Sequence of chain B:
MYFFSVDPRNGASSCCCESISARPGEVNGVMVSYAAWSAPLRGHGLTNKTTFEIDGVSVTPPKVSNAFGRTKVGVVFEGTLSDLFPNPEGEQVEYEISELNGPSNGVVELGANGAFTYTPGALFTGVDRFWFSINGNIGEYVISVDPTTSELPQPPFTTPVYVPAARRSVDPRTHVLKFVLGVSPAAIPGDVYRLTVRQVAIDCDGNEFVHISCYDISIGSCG

Residue-level contacts at the interface:
Residue P47 in chain A contacts residue M1 in chain B (closest heavy-atom distance 4.0 Å).
Residue I219 in chain A is in contact with residue L107 in chain B (closest heavy-atom distance 4.2 Å).
Residue T58 in chain A is in contact with residue E106 in chain B (closest heavy-atom distance 3.5 Å).
Residue C221 in chain A is in contact with residue C229 in chain B (closest heavy-atom distance 4.8 Å).
Residue R9 in chain A is in contact with residue N35 in chain B (closest heavy-atom distance 3.4 Å).
Residue F59 in chain A is in contact with residue L107 in chain B (closest heavy-atom distance 4.4 Å).
Residue R9 in chain A is in contact with residue M1 in chain B (closest heavy-atom distance 3.2 Å).
Residue I219 in chain A contacts residue E33 in chain B (closest heavy-atom distance 4.5 Å).
Residue L48 in chain A is in contact with residue G36 in chain B (closest heavy-atom distance 4.4 Å).
Residue E215 in chain A is in contact with residue R174 in chain B (closest heavy-atom distance 3.2 Å).
Residue F216 in chain A contacts residue R174 in chain B (closest heavy-atom distance 3.4 Å).
Residue R205 in chain A contacts residue N108 in chain B (closest heavy-atom distance 4.3 Å).
Residue T203 in chain A contacts residue L107 in chain B (closest heavy-atom distance 3.8 Å).
Residue V217 in chain A is in contact with residue E33 in chain B (closest heavy-atom distance 3.9 Å).
Residue R9 in chain A contacts residue R30 in chain B (closest heavy-atom distance 4.0 Å).
Residue F59 in chain A is in contact with residue E106 in chain B (closest heavy-atom distance 4.1 Å).
Residue I219 in chain A contacts residue G32 in chain B (closest heavy-atom distance 4.3 Å).
Residue D210 in chain A contacts residue R174 in chain B (closest heavy-atom distance 4.7 Å).
Residue W44 in chain A is in contact with residue M1 in chain B (closest heavy-atom distance 4.8 Å).
Residue G11 in chain A is in contact with residue Y2 in chain B (closest heavy-atom distance 3.5 Å).
Residue F216 in chain A interacts with residue G36 in chain B (closest heavy-atom distance 4.3 Å).
Residue F216 in chain A interacts with residue V187 in chain B (closest heavy-atom distance 4.0 Å).
Residue E60 in chain A is in contact with residue L107 in chain B (closest heavy-atom distance 4.0 Å).
Residue H218 in chain A is in contact with residue E33 in chain B (closest heavy-atom distance 4.5 Å).
Residue E60 in chain A contacts residue E106 in chain B (closest heavy-atom distance 3.6 Å).
Residue V204 in chain A contacts residue L107 in chain B (closest heavy-atom distance 5.0 Å).
Residue C23 in chain A interacts with residue R30 in chain B (closest heavy-atom distance 4.7 Å).
Residue P8 in chain A is in contact with residue M1 in chain B (closest heavy-atom distance 3.5 Å).
Residue R49 in chain A is in contact with residue K185 in chain B (closest heavy-atom distance 4.9 Å).
Residue L48 in chain A interacts with residue M1 in chain B (closest heavy-atom distance 4.0 Å).
Residue N10 in chain A interacts with residue M1 in chain B (closest heavy-atom distance 3.7 Å).
Residue N10 in chain A interacts with residue Y2 in chain B (closest heavy-atom distance 3.0 Å).
Residue W44 in chain A is in contact with residue N35 in chain B (closest heavy-atom distance 4.0 Å).
Residue F216 in chain A is in contact with residue V34 in chain B (closest heavy-atom distance 3.4 Å).
Residue R9 in chain A is in contact with residue Y2 in chain B (closest heavy-atom distance 4.0 Å).
Residue C23 in chain A is in contact with residue C229 in chain B (closest heavy-atom distance 1.8 Å).
Residue N214 in chain A contacts residue R174 in chain B (closest heavy-atom distance 3.7 Å).
Residue R205 in chain A interacts with residue L107 in chain B (closest heavy-atom distance 3.3 Å).
Residue E215 in chain A contacts residue V34 in chain B (closest heavy-atom distance 3.7 Å).
Residue V217 in chain A interacts with residue V34 in chain B (closest heavy-atom distance 3.4 Å).
Residue C221 in chain A interacts with residue R30 in chain B (closest heavy-atom distance 4.0 Å).
Residue R9 in chain A interacts with residue S28 in chain B (closest heavy-atom distance 4.0 Å).
Residue I219 in chain A interacts with residue P31 in chain B (closest heavy-atom distance 4.1 Å).
Residue E60 in chain A interacts with residue S105 in chain B (closest heavy-atom distance 4.6 Å).
Residue W44 in chain A is in contact with residue V34 in chain B (closest heavy-atom distance 4.5 Å).
Residue F216 in chain A contacts residue N35 in chain B (closest heavy-atom distance 3.7 Å).
Residue R9 in chain A is in contact with residue G230 in chain B (closest heavy-atom distance 2.6 Å).
Residue R9 in chain A contacts residue A29 in chain B (closest heavy-atom distance 4.2 Å).
Residue C24 in chain A interacts with residue C229 in chain B (closest heavy-atom distance 4.5 Å).
Residue S220 in chain A contacts residue R30 in chain B (closest heavy-atom distance 4.3 Å).
Residue T58 in chain A contacts residue L107 in chain B (closest heavy-atom distance 3.5 Å).
Residue V217 in chain A is in contact with residue G32 in chain B (closest heavy-atom distance 3.9 Å).
Residue I219 in chain A is in contact with residue R30 in chain B (closest heavy-atom distance 3.6 Å).
Residue R9 in chain A contacts residue E33 in chain B (closest heavy-atom distance 2.7 Å).

Sequence of chain A:
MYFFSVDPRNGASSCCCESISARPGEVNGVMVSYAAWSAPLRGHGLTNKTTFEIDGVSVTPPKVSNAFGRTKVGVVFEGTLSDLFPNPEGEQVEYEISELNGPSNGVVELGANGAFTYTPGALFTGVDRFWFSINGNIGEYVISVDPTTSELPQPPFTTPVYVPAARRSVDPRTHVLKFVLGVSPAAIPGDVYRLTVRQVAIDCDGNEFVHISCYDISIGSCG

These two protein chains interact to form a complex.